Interface contacts:
Residue I149 in protein 2 interacts with residue V93 in protein 1 (closest heavy-atom distance 4.1 Å).
Residue E138 in protein 2 interacts with residue K71 in protein 1 (closest heavy-atom distance 2.8 Å).
Residue R153 in protein 2 is in contact with residue I22 in protein 1 (closest heavy-atom distance 3.5 Å).
Residue R153 in protein 2 interacts with residue E23 in protein 1 (closest heavy-atom distance 2.8 Å).
Residue I149 in protein 2 interacts with residue M24 in protein 1 (closest heavy-atom distance 4.1 Å).
Residue L142 in protein 2 interacts with residue E27 in protein 1 (closest heavy-atom distance 3.8 Å).
Residue N146 in protein 2 interacts with residue M24 in protein 1 (closest heavy-atom distance 3.4 Å).
Residue L142 in protein 2 contacts residue V25 in protein 1 (closest heavy-atom distance 3.7 Å).
Residue L145 in protein 2 interacts with residue L91 in protein 1 (closest heavy-atom distance 3.7 Å).
Residue L145 in protein 2 contacts residue V25 in protein 1 (closest heavy-atom distance 4.4 Å).
Residue E150 in protein 2 contacts residue E23 in protein 1 (closest heavy-atom distance 3.6 Å).
Residue E138 in protein 2 is in contact with residue E27 in protein 1 (closest heavy-atom distance 3.1 Å).
Residue I149 in protein 2 contacts residue V25 in protein 1 (closest heavy-atom distance 4.7 Å).
Residue L142 in protein 2 contacts residue I26 in protein 1 (closest heavy-atom distance 4.1 Å).
Residue N146 in protein 2 contacts residue V25 in protein 1 (closest heavy-atom distance 2.8 Å).
Residue L145 in protein 2 is in contact with residue V90 in protein 1 (closest heavy-atom distance 3.8 Å).
Residue I149 in protein 2 interacts with residue E23 in protein 1 (closest heavy-atom distance 4.7 Å).
Residue A152 in protein 2 is in contact with residue V93 in protein 1 (closest heavy-atom distance 5.0 Å).
Residue L145 in protein 2 contacts residue G92 in protein 1 (closest heavy-atom distance 4.1 Å).
Residue I149 in protein 2 contacts residue L6 in protein 1 (closest heavy-atom distance 4.2 Å).

The following describes two proteins that form a bound complex.

Sequence of protein 2:
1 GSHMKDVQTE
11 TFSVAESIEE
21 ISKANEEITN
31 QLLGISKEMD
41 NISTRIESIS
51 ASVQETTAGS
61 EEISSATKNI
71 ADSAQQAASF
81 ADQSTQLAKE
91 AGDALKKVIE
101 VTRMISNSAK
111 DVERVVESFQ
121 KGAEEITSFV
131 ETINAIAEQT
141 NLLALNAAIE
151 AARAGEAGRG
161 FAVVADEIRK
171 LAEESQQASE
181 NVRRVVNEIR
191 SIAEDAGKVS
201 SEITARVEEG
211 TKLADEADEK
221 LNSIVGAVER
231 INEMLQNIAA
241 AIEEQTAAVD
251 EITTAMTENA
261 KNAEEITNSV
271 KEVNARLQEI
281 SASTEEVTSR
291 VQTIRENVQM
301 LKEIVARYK

Sequence of protein 1:
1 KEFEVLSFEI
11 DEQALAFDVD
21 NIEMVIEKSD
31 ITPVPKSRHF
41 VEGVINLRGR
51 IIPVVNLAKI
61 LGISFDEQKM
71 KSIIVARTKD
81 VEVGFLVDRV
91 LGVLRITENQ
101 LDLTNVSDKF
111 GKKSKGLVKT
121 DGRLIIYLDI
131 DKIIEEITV